Sequence of protein 1:
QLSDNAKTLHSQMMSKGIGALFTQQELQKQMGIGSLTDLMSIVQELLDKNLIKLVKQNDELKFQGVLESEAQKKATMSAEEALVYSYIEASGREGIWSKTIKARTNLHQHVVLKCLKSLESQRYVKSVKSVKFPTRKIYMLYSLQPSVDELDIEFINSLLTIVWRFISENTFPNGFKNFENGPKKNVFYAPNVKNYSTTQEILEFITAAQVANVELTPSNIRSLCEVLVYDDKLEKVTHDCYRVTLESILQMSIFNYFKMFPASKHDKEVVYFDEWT

Sequence of protein 2:
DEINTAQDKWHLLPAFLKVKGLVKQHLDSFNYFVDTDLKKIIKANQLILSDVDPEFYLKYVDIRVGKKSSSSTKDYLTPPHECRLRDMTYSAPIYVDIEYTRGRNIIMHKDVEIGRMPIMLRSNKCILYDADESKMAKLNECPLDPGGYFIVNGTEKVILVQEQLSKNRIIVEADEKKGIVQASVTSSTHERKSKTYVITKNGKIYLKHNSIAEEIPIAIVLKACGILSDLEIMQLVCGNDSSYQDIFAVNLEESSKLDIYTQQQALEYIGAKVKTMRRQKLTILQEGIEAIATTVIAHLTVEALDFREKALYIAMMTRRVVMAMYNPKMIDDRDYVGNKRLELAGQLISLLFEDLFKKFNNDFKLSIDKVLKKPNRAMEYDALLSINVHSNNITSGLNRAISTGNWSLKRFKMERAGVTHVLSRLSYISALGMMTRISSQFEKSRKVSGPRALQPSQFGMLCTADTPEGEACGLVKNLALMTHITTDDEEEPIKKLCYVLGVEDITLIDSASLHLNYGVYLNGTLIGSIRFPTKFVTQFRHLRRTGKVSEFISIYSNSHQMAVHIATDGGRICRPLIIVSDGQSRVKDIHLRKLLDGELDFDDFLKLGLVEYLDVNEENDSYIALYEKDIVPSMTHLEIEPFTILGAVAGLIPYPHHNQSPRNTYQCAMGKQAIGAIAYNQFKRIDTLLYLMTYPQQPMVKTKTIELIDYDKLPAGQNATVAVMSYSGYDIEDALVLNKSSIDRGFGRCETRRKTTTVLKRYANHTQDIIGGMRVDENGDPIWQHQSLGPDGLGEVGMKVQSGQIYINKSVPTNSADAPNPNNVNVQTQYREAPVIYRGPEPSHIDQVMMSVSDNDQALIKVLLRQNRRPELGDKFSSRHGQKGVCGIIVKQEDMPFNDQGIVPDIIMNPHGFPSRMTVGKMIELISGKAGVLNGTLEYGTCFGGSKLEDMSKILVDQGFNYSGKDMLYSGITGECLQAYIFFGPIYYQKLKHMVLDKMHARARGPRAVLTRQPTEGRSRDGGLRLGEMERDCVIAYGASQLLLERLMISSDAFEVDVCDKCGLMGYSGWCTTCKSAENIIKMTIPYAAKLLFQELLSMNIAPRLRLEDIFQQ

Interface contacts:
Residue Q315 in protein 2 is in contact with residue N115 in protein 1 (closest heavy-atom distance 4.9 Å).
Residue V87 in protein 2 contacts residue V120 in protein 1 (closest heavy-atom distance 4.8 Å).
Residue D86 in protein 2 is in contact with residue V120 in protein 1 (closest heavy-atom distance 4.4 Å).
Residue D86 in protein 2 contacts residue H117 in protein 1 (closest heavy-atom distance 3.2 Å).
Residue K408 in protein 2 contacts residue H119 in protein 1 (closest heavy-atom distance 2.9 Å).

This data describes a binding interaction between two proteins.